Sequence of the second protein:
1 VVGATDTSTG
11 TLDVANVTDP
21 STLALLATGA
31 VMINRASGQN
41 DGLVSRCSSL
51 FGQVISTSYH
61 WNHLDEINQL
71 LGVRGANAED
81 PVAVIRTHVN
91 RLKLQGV

Sequence of the first protein:
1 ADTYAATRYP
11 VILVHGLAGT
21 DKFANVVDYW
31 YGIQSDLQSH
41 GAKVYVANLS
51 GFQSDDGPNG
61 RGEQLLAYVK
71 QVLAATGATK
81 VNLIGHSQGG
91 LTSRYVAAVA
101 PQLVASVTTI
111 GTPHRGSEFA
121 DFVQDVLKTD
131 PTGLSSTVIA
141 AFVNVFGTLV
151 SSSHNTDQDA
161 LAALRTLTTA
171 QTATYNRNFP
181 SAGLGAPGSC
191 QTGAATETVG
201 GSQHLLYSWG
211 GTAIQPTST

The following describes two proteins that form a bound complex.

Contacts between the two chains:
Residue A213 in the first protein interacts with residue T7 in the second protein (closest heavy-atom distance 2.8 Å).
Residue Y31 in the first protein contacts residue N68 in the second protein (closest heavy-atom distance 2.9 Å).
Residue Y31 in the first protein contacts residue I67 in the second protein (closest heavy-atom distance 3.3 Å).
Residue G116 in the first protein is in contact with residue S48 in the second protein (closest heavy-atom distance 2.8 Å).
Residue G111 in the first protein is in contact with residue V44 in the second protein (closest heavy-atom distance 3.3 Å).
Residue S208 in the first protein interacts with residue Q53 in the second protein (closest heavy-atom distance 3.0 Å).
Residue H114 in the first protein interacts with residue S48 in the second protein (closest heavy-atom distance 3.1 Å).
Residue A194 in the first protein interacts with residue G52 in the second protein (closest heavy-atom distance 3.0 Å).
Residue E118 in the first protein is in contact with residue S37 in the second protein (closest heavy-atom distance 3.4 Å).
Residue Y207 in the first protein contacts residue Q53 in the second protein (closest heavy-atom distance 3.2 Å).
Residue G211 in the first protein is in contact with residue D41 in the second protein (closest heavy-atom distance 3.2 Å).
Residue Y4 in the first protein contacts residue N90 in the second protein (closest heavy-atom distance 2.9 Å).
Residue G183 in the first protein interacts with residue G52 in the second protein (closest heavy-atom distance 2.9 Å).
Residue T192 in the first protein is in contact with residue G52 in the second protein (closest heavy-atom distance 2.8 Å).
Residue A213 in the first protein interacts with residue T5 in the second protein (closest heavy-atom distance 3.3 Å).
Residue Y29 in the first protein contacts residue Q69 in the second protein (closest heavy-atom distance 3.0 Å).
Residue P216 in the first protein contacts residue G3 in the second protein (closest heavy-atom distance 3.4 Å).
Residue S87 in the first protein is in contact with residue H63 in the second protein (closest heavy-atom distance 2.8 Å).
Residue H86 in the first protein is in contact with residue H63 in the second protein (closest heavy-atom distance 3.1 Å).
Residue A6 in the first protein is in contact with residue K93 in the second protein (closest heavy-atom distance 3.4 Å).
Residue H114 in the first protein interacts with residue F51 in the second protein (closest heavy-atom distance 3.3 Å).
Residue Y9 in the first protein contacts residue V97 in the second protein (closest heavy-atom distance 3.0 Å).
Residue Q215 in the first protein is in contact with residue T5 in the second protein (closest heavy-atom distance 2.9 Å).
Residue R115 in the first protein interacts with residue S48 in the second protein (closest heavy-atom distance 3.0 Å).
Residue N82 in the first protein interacts with residue V97 in the second protein (closest heavy-atom distance 2.9 Å).
Residue T112 in the first protein interacts with residue S48 in the second protein (closest heavy-atom distance 3.3 Å).
Residue Q215 in the first protein contacts residue Q39 in the second protein (closest heavy-atom distance 2.8 Å).
Residue S208 in the first protein is in contact with residue I55 in the second protein (closest heavy-atom distance 2.8 Å).
Residue T112 in the first protein is in contact with residue S49 in the second protein (closest heavy-atom distance 3.2 Å).
Residue E118 in the first protein interacts with residue M32 in the second protein (closest heavy-atom distance 3.4 Å).
Residue T192 in the first protein is in contact with residue F51 in the second protein (closest heavy-atom distance 3.2 Å).
Residue S208 in the first protein contacts residue V54 in the second protein (closest heavy-atom distance 3.3 Å).
Residue P113 in the first protein is in contact with residue S48 in the second protein (closest heavy-atom distance 3.3 Å).
Residue W209 in the first protein interacts with residue S56 in the second protein (closest heavy-atom distance 3.1 Å).
Residue T217 in the first protein contacts residue G3 in the second protein (closest heavy-atom distance 2.9 Å).
Residue G211 in the first protein is in contact with residue E66 in the second protein (closest heavy-atom distance 3.3 Å).
Residue I214 in the first protein contacts residue N40 in the second protein (closest heavy-atom distance 2.9 Å).
Residue L206 in the first protein is in contact with residue Q53 in the second protein (closest heavy-atom distance 2.8 Å).
Residue T217 in the first protein contacts residue A4 in the second protein (closest heavy-atom distance 3.2 Å).
Residue A213 in the first protein interacts with residue W61 in the second protein (closest heavy-atom distance 3.1 Å).
Residue T3 in the first protein interacts with residue K93 in the second protein (closest heavy-atom distance 2.8 Å).
Residue F122 in the first protein interacts with residue V31 in the second protein (closest heavy-atom distance 3.4 Å).
Residue T219 in the first protein contacts residue G3 in the second protein (closest heavy-atom distance 3.0 Å).
Residue D125 in the first protein contacts residue R35 in the second protein (closest heavy-atom distance 3.0 Å).
Residue G210 in the first protein interacts with residue S56 in the second protein (closest heavy-atom distance 3.3 Å).
Residue I214 in the first protein interacts with residue Q39 in the second protein (closest heavy-atom distance 3.3 Å).
Residue H86 in the first protein contacts residue E66 in the second protein (closest heavy-atom distance 3.2 Å).
Residue D36 in the first protein contacts residue R86 in the second protein (closest heavy-atom distance 2.9 Å).
Residue G111 in the first protein contacts residue H63 in the second protein (closest heavy-atom distance 3.1 Å).
Residue T212 in the first protein contacts residue Y59 in the second protein (closest heavy-atom distance 3.0 Å).
Residue T212 in the first protein contacts residue T57 in the second protein (closest heavy-atom distance 2.7 Å).
Residue S117 in the first protein is in contact with residue L43 in the second protein (closest heavy-atom distance 2.7 Å).
Residue R8 in the first protein is in contact with residue V97 in the second protein (closest heavy-atom distance 2.9 Å).
Residue T108 in the first protein is in contact with residue H88 in the second protein (closest heavy-atom distance 2.9 Å).
Residue C190 in the first protein contacts residue C47 in the second protein (closest heavy-atom distance 2.0 Å).
Residue G111 in the first protein contacts residue E66 in the second protein (closest heavy-atom distance 3.4 Å).
Residue Q215 in the first protein contacts residue A4 in the second protein (closest heavy-atom distance 3.2 Å).
Residue S208 in the first protein interacts with residue F51 in the second protein (closest heavy-atom distance 2.6 Å).
Residue D28 in the first protein interacts with residue Q69 in the second protein (closest heavy-atom distance 2.8 Å).
Residue A5 in the first protein interacts with residue V89 in the second protein (closest heavy-atom distance 3.3 Å).